These two protein chains interact to form a complex.

Sequence of chain A:
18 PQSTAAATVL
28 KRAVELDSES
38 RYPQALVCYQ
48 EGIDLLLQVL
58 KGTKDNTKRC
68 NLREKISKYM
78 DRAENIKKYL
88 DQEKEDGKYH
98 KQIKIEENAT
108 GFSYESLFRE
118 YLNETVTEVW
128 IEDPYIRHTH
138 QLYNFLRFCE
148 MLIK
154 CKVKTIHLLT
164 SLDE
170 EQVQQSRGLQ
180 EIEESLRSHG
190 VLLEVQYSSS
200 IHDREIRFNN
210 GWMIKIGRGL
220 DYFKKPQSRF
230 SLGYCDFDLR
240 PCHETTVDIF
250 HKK

Residue-level contacts at the interface:
Residue F229 in chain A contacts residue L143 in chain B (closest heavy-atom distance 3.7 Å).
Residue E147 in chain A interacts with residue L231 in chain B (closest heavy-atom distance 4.0 Å).
Residue R228 in chain A contacts residue E180 in chain B (closest heavy-atom distance 4.2 Å).
Residue E147 in chain A is in contact with residue L238 in chain B (closest heavy-atom distance 3.9 Å).
Residue E112 in chain A is in contact with residue E112 in chain B (closest heavy-atom distance 4.0 Å).
Residue Y140 in chain A is in contact with residue Y233 in chain B (closest heavy-atom distance 3.6 Å).
Residue L238 in chain A is in contact with residue I150 in chain B (closest heavy-atom distance 4.0 Å).
Residue L238 in chain A contacts residue E147 in chain B (closest heavy-atom distance 3.4 Å).
Residue E180 in chain A interacts with residue F229 in chain B (closest heavy-atom distance 4.0 Å).
Residue C234 in chain A is in contact with residue Y140 in chain B (closest heavy-atom distance 4.2 Å).
Residue R228 in chain A contacts residue Y140 in chain B (closest heavy-atom distance 2.7 Å).
Residue S230 in chain A interacts with residue S184 in chain B (closest heavy-atom distance 3.8 Å).
Residue L143 in chain A interacts with residue L231 in chain B (closest heavy-atom distance 4.3 Å).
Residue L231 in chain A interacts with residue I150 in chain B (closest heavy-atom distance 3.7 Å).
Residue S230 in chain A interacts with residue L143 in chain B (closest heavy-atom distance 4.0 Å).
Residue E147 in chain A contacts residue D235 in chain B (closest heavy-atom distance 3.2 Å).
Residue Y140 in chain A interacts with residue R228 in chain B (closest heavy-atom distance 2.5 Å).
Residue L143 in chain A contacts residue Y233 in chain B (closest heavy-atom distance 4.3 Å).
Residue Y140 in chain A is in contact with residue F229 in chain B (closest heavy-atom distance 3.4 Å).
Residue L143 in chain A is in contact with residue S230 in chain B (closest heavy-atom distance 4.1 Å).
Residue G232 in chain A contacts residue E147 in chain B (closest heavy-atom distance 3.1 Å).
Residue Y233 in chain A contacts residue E147 in chain B (closest heavy-atom distance 3.1 Å).
Residue L231 in chain A interacts with residue L185 in chain B (closest heavy-atom distance 3.6 Å).
Residue L185 in chain A interacts with residue L231 in chain B (closest heavy-atom distance 3.8 Å).
Residue L231 in chain A contacts residue S184 in chain B (closest heavy-atom distance 2.9 Å).
Residue K151 in chain A interacts with residue D235 in chain B (closest heavy-atom distance 3.3 Å).
Residue Y233 in chain A contacts residue Y140 in chain B (closest heavy-atom distance 3.5 Å).
Residue F229 in chain A interacts with residue T136 in chain B (closest heavy-atom distance 4.3 Å).
Residue D235 in chain A contacts residue E147 in chain B (closest heavy-atom distance 3.0 Å).
Residue H188 in chain A contacts residue L231 in chain B (closest heavy-atom distance 4.1 Å).
Residue S184 in chain A interacts with residue L231 in chain B (closest heavy-atom distance 3.0 Å).
Residue L231 in chain A contacts residue H188 in chain B (closest heavy-atom distance 3.9 Å).
Residue D237 in chain A contacts residue K151 in chain B (closest heavy-atom distance 3.0 Å).
Residue S227 in chain A is in contact with residue E180 in chain B (closest heavy-atom distance 3.9 Å).
Residue C234 in chain A contacts residue E147 in chain B (closest heavy-atom distance 3.3 Å).
Residue F229 in chain A interacts with residue G177 in chain B (closest heavy-atom distance 4.3 Å).
Residue Y140 in chain A is in contact with residue C234 in chain B (closest heavy-atom distance 4.2 Å).
Residue I150 in chain A interacts with residue L231 in chain B (closest heavy-atom distance 3.6 Å).
Residue L139 in chain A is in contact with residue F229 in chain B (closest heavy-atom distance 3.6 Å).
Residue R228 in chain A interacts with residue R176 in chain B (closest heavy-atom distance 3.6 Å).
Residue K151 in chain A is in contact with residue D237 in chain B (closest heavy-atom distance 4.3 Å).
Residue E147 in chain A interacts with residue G232 in chain B (closest heavy-atom distance 3.1 Å).
Residue F229 in chain A contacts residue I181 in chain B (closest heavy-atom distance 3.7 Å).
Residue L231 in chain A contacts residue L143 in chain B (closest heavy-atom distance 4.0 Å).
Residue S184 in chain A interacts with residue F229 in chain B (closest heavy-atom distance 3.9 Å).
Residue F229 in chain A is in contact with residue L139 in chain B (closest heavy-atom distance 3.6 Å).
Residue I181 in chain A is in contact with residue F229 in chain B (closest heavy-atom distance 4.0 Å).
Residue L143 in chain A contacts residue F229 in chain B (closest heavy-atom distance 3.9 Å).
Residue Y233 in chain A contacts residue L143 in chain B (closest heavy-atom distance 4.1 Å).
Residue R144 in chain A contacts residue C234 in chain B (closest heavy-atom distance 3.7 Å).
Residue E147 in chain A is in contact with residue Y233 in chain B (closest heavy-atom distance 3.3 Å).
Residue G177 in chain A is in contact with residue F229 in chain B (closest heavy-atom distance 3.7 Å).
Residue D235 in chain A contacts residue K151 in chain B (closest heavy-atom distance 3.6 Å).
Residue L231 in chain A contacts residue E147 in chain B (closest heavy-atom distance 3.7 Å).
Residue E147 in chain A is in contact with residue C234 in chain B (closest heavy-atom distance 3.2 Å).
Residue F229 in chain A is in contact with residue E180 in chain B (closest heavy-atom distance 4.0 Å).
Residue F229 in chain A is in contact with residue Y140 in chain B (closest heavy-atom distance 3.5 Å).
Residue S184 in chain A interacts with residue S230 in chain B (closest heavy-atom distance 3.2 Å).
Residue E180 in chain A contacts residue R228 in chain B (closest heavy-atom distance 2.5 Å).
Residue C234 in chain A contacts residue R144 in chain B (closest heavy-atom distance 3.7 Å).

Sequence of chain B:
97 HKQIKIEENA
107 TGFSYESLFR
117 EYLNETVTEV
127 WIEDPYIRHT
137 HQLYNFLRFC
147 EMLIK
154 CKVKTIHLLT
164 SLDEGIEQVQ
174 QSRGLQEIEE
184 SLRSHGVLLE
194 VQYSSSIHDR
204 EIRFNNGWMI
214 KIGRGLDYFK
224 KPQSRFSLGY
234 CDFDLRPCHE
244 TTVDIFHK